Sequence of chain B:
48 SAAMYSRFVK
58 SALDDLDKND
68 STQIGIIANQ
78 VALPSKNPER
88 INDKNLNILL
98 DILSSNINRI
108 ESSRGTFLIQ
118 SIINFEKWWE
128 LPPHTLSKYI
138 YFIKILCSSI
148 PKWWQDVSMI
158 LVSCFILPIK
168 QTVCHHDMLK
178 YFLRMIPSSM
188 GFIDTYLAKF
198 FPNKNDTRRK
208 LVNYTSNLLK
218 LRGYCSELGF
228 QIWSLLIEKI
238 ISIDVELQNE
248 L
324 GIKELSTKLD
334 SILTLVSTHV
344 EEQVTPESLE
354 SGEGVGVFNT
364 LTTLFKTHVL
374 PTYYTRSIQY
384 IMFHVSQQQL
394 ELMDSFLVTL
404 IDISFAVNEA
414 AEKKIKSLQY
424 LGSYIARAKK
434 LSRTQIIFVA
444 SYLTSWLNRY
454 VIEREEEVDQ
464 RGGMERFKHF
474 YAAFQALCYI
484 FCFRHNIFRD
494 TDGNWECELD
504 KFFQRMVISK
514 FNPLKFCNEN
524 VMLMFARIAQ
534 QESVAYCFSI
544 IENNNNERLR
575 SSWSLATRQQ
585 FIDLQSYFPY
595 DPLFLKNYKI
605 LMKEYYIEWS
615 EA

Sequence of chain A:
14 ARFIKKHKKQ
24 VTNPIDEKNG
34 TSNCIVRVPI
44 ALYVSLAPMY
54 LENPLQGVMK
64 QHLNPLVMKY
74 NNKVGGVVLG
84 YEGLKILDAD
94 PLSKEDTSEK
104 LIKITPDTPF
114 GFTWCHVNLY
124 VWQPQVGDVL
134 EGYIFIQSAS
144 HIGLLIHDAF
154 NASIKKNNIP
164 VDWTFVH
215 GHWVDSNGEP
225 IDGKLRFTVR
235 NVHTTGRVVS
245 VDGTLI

The following describes two proteins that form a bound complex.

Contacts between the two chains:
Residue I142 in chain B interacts with residue H144 in chain A (closest heavy-atom distance 3.3 Å).
Residue Y178 in chain B contacts residue I139 in chain A (closest heavy-atom distance 1.6 Å).
Residue N103 in chain B is in contact with residue A142 in chain A (closest heavy-atom distance 3.8 Å).
Residue N103 in chain B is in contact with residue S143 in chain A (closest heavy-atom distance 3.6 Å).
Residue S101 in chain B is in contact with residue S141 in chain A (closest heavy-atom distance 4.6 Å).
Residue S145 in chain B contacts residue S156 in chain A (closest heavy-atom distance 3.2 Å).
Residue M182 in chain B interacts with residue L148 in chain A (closest heavy-atom distance 3.6 Å).
Residue Y138 in chain B is in contact with residue G215 in chain A (closest heavy-atom distance 4.2 Å).
Residue S186 in chain B interacts with residue R241 in chain A (closest heavy-atom distance 4.4 Å).
Residue N105 in chain B contacts residue S143 in chain A (closest heavy-atom distance 1.8 Å).
Residue N103 in chain B interacts with residue K159 in chain A (closest heavy-atom distance 2.0 Å).
Residue I104 in chain B contacts residue H144 in chain A (closest heavy-atom distance 4.2 Å).
Residue S146 in chain B interacts with residue S156 in chain A (closest heavy-atom distance 3.0 Å).
Residue S185 in chain B is in contact with residue V243 in chain A (closest heavy-atom distance 4.6 Å).
Residue P184 in chain B is in contact with residue V242 in chain A (closest heavy-atom distance 4.7 Å).
Residue I183 in chain B contacts residue N154 in chain A (closest heavy-atom distance 3.4 Å).
Residue S102 in chain B is in contact with residue S143 in chain A (closest heavy-atom distance 3.9 Å).
Residue P148 in chain B interacts with residue S244 in chain A (closest heavy-atom distance 3.2 Å).
Residue S101 in chain B interacts with residue S143 in chain A (closest heavy-atom distance 3.5 Å).
Residue I142 in chain B is in contact with residue S143 in chain A (closest heavy-atom distance 2.7 Å).
Residue P148 in chain B contacts residue N154 in chain A (closest heavy-atom distance 4.6 Å).
Residue Y138 in chain B is in contact with residue A142 in chain A (closest heavy-atom distance 4.6 Å).
Residue Y178 in chain B contacts residue F138 in chain A (closest heavy-atom distance 4.2 Å).
Residue S101 in chain B contacts residue A142 in chain A (closest heavy-atom distance 4.2 Å).
Residue M182 in chain B contacts residue I139 in chain A (closest heavy-atom distance 3.9 Å).
Residue S145 in chain B is in contact with residue H144 in chain A (closest heavy-atom distance 2.3 Å).
Residue I147 in chain B contacts residue H144 in chain A (closest heavy-atom distance 4.7 Å).
Residue S185 in chain B is in contact with residue R241 in chain A (closest heavy-atom distance 4.3 Å).
Residue E108 in chain B contacts residue K158 in chain A (closest heavy-atom distance 0.9 Å).
Residue Y138 in chain B contacts residue H170 in chain A (closest heavy-atom distance 4.3 Å).
Residue S146 in chain B is in contact with residue K158 in chain A (closest heavy-atom distance 4.3 Å).
Residue P184 in chain B contacts residue A152 in chain A (closest heavy-atom distance 4.3 Å).
Residue S102 in chain B is in contact with residue A142 in chain A (closest heavy-atom distance 2.4 Å).
Residue N105 in chain B contacts residue K159 in chain A (closest heavy-atom distance 1.7 Å).
Residue I142 in chain B is in contact with residue S141 in chain A (closest heavy-atom distance 2.1 Å).
Residue S145 in chain B interacts with residue F138 in chain A (closest heavy-atom distance 4.5 Å).
Residue N105 in chain B contacts residue N160 in chain A (closest heavy-atom distance 3.4 Å).
Residue E108 in chain B interacts with residue D246 in chain A (closest heavy-atom distance 4.6 Å).
Residue I142 in chain B is in contact with residue A142 in chain A (closest heavy-atom distance 4.6 Å).
Residue S145 in chain B interacts with residue I139 in chain A (closest heavy-atom distance 3.0 Å).
Residue Y138 in chain B interacts with residue S141 in chain A (closest heavy-atom distance 4.0 Å).
Residue M182 in chain B interacts with residue N154 in chain A (closest heavy-atom distance 2.8 Å).
Residue Q152 in chain B is in contact with residue R241 in chain A (closest heavy-atom distance 2.9 Å).
Residue S185 in chain B is in contact with residue V242 in chain A (closest heavy-atom distance 1.1 Å).
Residue S146 in chain B interacts with residue H144 in chain A (closest heavy-atom distance 1.9 Å).
Residue N105 in chain B contacts residue K158 in chain A (closest heavy-atom distance 2.6 Å).
Residue N105 in chain B contacts residue H144 in chain A (closest heavy-atom distance 4.0 Å).
Residue Q152 in chain B interacts with residue G240 in chain A (closest heavy-atom distance 4.2 Å).
Residue I104 in chain B interacts with residue S143 in chain A (closest heavy-atom distance 2.2 Å).
Residue F189 in chain B interacts with residue R241 in chain A (closest heavy-atom distance 1.2 Å).
Residue S146 in chain B interacts with residue S141 in chain A (closest heavy-atom distance 4.2 Å).
Residue S186 in chain B contacts residue V242 in chain A (closest heavy-atom distance 3.4 Å).
Residue I183 in chain B interacts with residue V242 in chain A (closest heavy-atom distance 3.0 Å).
Residue S146 in chain B interacts with residue S143 in chain A (closest heavy-atom distance 3.8 Å).
Residue M182 in chain B is in contact with residue F138 in chain A (closest heavy-atom distance 1.7 Å).
Residue P184 in chain B interacts with residue N154 in chain A (closest heavy-atom distance 4.5 Å).
Residue S145 in chain B interacts with residue G146 in chain A (closest heavy-atom distance 4.7 Å).
Residue S145 in chain B interacts with residue A155 in chain A (closest heavy-atom distance 4.6 Å).
Residue I147 in chain B contacts residue S156 in chain A (closest heavy-atom distance 4.7 Å).
Residue Y193 in chain B interacts with residue R241 in chain A (closest heavy-atom distance 4.3 Å).